Sequence of the first protein:
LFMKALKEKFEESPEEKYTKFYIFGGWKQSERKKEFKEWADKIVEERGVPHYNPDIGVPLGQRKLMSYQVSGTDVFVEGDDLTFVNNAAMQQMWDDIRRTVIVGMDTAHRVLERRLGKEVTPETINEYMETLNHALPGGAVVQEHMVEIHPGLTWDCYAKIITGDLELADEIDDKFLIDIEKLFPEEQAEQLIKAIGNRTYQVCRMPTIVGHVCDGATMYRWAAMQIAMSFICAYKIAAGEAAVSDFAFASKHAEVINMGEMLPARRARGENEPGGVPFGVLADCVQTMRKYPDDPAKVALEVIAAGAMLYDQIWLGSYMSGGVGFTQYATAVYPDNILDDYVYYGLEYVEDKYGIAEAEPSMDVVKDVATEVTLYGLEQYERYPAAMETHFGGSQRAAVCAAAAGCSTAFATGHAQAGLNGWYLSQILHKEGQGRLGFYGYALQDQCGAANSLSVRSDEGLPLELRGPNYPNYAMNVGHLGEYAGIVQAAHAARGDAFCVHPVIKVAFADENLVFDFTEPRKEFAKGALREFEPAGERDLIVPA

Sequence of the second protein:
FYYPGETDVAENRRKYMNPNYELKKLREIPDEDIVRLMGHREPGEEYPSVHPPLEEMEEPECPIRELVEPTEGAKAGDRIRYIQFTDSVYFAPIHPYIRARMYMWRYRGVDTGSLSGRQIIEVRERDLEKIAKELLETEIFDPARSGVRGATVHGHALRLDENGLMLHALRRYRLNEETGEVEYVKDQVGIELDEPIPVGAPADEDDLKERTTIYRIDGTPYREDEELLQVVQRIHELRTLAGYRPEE

The following describes two proteins that form a bound complex.

Residue-level contacts at the interface:
Residue Q441 in the first protein interacts with residue Y221 in the second protein (closest heavy-atom distance 3.3 Å).
Residue M395 in the first protein is in contact with residue A163 in the second protein (closest heavy-atom distance 3.3 Å).
Residue M370 in the first protein interacts with residue E243 in the second protein (closest heavy-atom distance 3.4 Å).
Residue F28 in the first protein is in contact with residue R165 in the second protein (closest heavy-atom distance 3.2 Å).
Residue F28 in the first protein interacts with residue L173 in the second protein (closest heavy-atom distance 3.5 Å).
Residue E396 in the first protein is in contact with residue R165 in the second protein (closest heavy-atom distance 2.9 Å).
Residue L461 in the first protein is in contact with residue Y250 in the second protein (closest heavy-atom distance 3.5 Å).
Residue F17 in the first protein is in contact with residue R165 in the second protein (closest heavy-atom distance 3.2 Å).
Residue L436 in the first protein contacts residue Y228 in the second protein (closest heavy-atom distance 2.9 Å).
Residue R443 in the first protein is in contact with residue S122 in the second protein (closest heavy-atom distance 2.4 Å).
Residue Y29 in the first protein is in contact with residue L173 in the second protein (closest heavy-atom distance 3.3 Å).
Residue L382 in the first protein contacts residue Y228 in the second protein (closest heavy-atom distance 3.5 Å).
Residue V65 in the first protein contacts residue T158 in the second protein (closest heavy-atom distance 3.2 Å).
Residue E439 in the first protein is in contact with residue Y228 in the second protein (closest heavy-atom distance 3.4 Å).
Residue N428 in the first protein interacts with residue T246 in the second protein (closest heavy-atom distance 3.0 Å).
Residue Q69 in the first protein is in contact with residue A175 in the second protein (closest heavy-atom distance 3.5 Å).
Residue E23 in the first protein interacts with residue R165 in the second protein (closest heavy-atom distance 3.6 Å).
Residue K24 in the first protein is in contact with residue R165 in the second protein (closest heavy-atom distance 3.2 Å).
Residue E439 in the first protein interacts with residue Y9 in the second protein (closest heavy-atom distance 2.9 Å).
Residue Y447 in the first protein is in contact with residue G119 in the second protein (closest heavy-atom distance 3.3 Å).
Residue R70 in the first protein contacts residue H160 in the second protein (closest heavy-atom distance 2.9 Å).
Residue L436 in the first protein interacts with residue L235 in the second protein (closest heavy-atom distance 3.4 Å).
Residue M395 in the first protein is in contact with residue V95 in the second protein (closest heavy-atom distance 3.5 Å).
Residue G442 in the first protein is in contact with residue Y103 in the second protein (closest heavy-atom distance 3.1 Å).
Residue Y29 in the first protein contacts residue R177 in the second protein (closest heavy-atom distance 3.2 Å).
Residue R404 in the first protein interacts with residue S122 in the second protein (closest heavy-atom distance 3.5 Å).
Residue T26 in the first protein interacts with residue L166 in the second protein (closest heavy-atom distance 3.2 Å).
Residue K24 in the first protein interacts with residue L166 in the second protein (closest heavy-atom distance 3.0 Å).
Residue R443 in the first protein contacts residue P102 in the second protein (closest heavy-atom distance 3.3 Å).
Residue K27 in the first protein interacts with residue E168 in the second protein (closest heavy-atom distance 3.0 Å).
Residue F399 in the first protein interacts with residue H162 in the second protein (closest heavy-atom distance 3.0 Å).
Residue E389 in the first protein is in contact with residue R222 in the second protein (closest heavy-atom distance 3.5 Å).
Residue G445 in the first protein is in contact with residue S122 in the second protein (closest heavy-atom distance 2.9 Å).
Residue T26 in the first protein contacts residue E168 in the second protein (closest heavy-atom distance 3.5 Å).
Residue A457 in the first protein interacts with residue T246 in the second protein (closest heavy-atom distance 3.1 Å).
Residue I435 in the first protein is in contact with residue V238 in the second protein (closest heavy-atom distance 3.1 Å).
Residue R70 in the first protein contacts residue L164 in the second protein (closest heavy-atom distance 3.5 Å).
Residue R443 in the first protein interacts with residue H101 in the second protein (closest heavy-atom distance 2.7 Å).
Residue E439 in the first protein contacts residue R19 in the second protein (closest heavy-atom distance 3.0 Å).
Residue A457 in the first protein interacts with residue R245 in the second protein (closest heavy-atom distance 3.5 Å).
Residue Y29 in the first protein is in contact with residue H174 in the second protein (closest heavy-atom distance 2.6 Å).
Residue P392 in the first protein interacts with residue Y96 in the second protein (closest heavy-atom distance 3.0 Å).
Residue G401 in the first protein interacts with residue S122 in the second protein (closest heavy-atom distance 2.9 Å).
Residue E389 in the first protein interacts with residue I223 in the second protein (closest heavy-atom distance 3.2 Å).
Residue E439 in the first protein interacts with residue Y221 in the second protein (closest heavy-atom distance 3.5 Å).
Residue K438 in the first protein contacts residue Y103 in the second protein (closest heavy-atom distance 3.5 Å).
Residue N428 in the first protein interacts with residue H242 in the second protein (closest heavy-atom distance 2.8 Å).
Residue R404 in the first protein contacts residue H162 in the second protein (closest heavy-atom distance 3.2 Å).
Residue T378 in the first protein interacts with residue Q239 in the second protein (closest heavy-atom distance 2.8 Å).
Residue F399 in the first protein interacts with residue H160 in the second protein (closest heavy-atom distance 3.5 Å).
Residue E439 in the first protein contacts residue R107 in the second protein (closest heavy-atom distance 3.0 Å).
Residue E19 in the first protein is in contact with residue R165 in the second protein (closest heavy-atom distance 3.0 Å).
Residue R443 in the first protein is in contact with residue H162 in the second protein (closest heavy-atom distance 3.4 Å).
Residue G442 in the first protein contacts residue P102 in the second protein (closest heavy-atom distance 3.4 Å).
Residue M370 in the first protein interacts with residue T246 in the second protein (closest heavy-atom distance 3.0 Å).
Residue E379 in the first protein is in contact with residue R229 in the second protein (closest heavy-atom distance 2.8 Å).
Residue K438 in the first protein interacts with residue R107 in the second protein (closest heavy-atom distance 3.3 Å).
Residue Q454 in the first protein contacts residue R245 in the second protein (closest heavy-atom distance 2.6 Å).
Residue G440 in the first protein contacts residue Y221 in the second protein (closest heavy-atom distance 3.3 Å).
Residue A458 in the first protein is in contact with residue R245 in the second protein (closest heavy-atom distance 3.5 Å).